Contacts between the two chains:
Residue D936 in chain B is in contact with residue F13 in chain A (closest heavy-atom distance 4.1 Å).
Residue D936 in chain B is in contact with residue T11 in chain A (closest heavy-atom distance 4.0 Å).
Residue R526 in chain B contacts residue A6 in chain A (closest heavy-atom distance 3.9 Å).
Residue L529 in chain B interacts with residue L10 in chain A (closest heavy-atom distance 4.7 Å).

The following describes two proteins that form a bound complex.

Sequence of chain A:
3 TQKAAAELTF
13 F

Sequence of chain B:
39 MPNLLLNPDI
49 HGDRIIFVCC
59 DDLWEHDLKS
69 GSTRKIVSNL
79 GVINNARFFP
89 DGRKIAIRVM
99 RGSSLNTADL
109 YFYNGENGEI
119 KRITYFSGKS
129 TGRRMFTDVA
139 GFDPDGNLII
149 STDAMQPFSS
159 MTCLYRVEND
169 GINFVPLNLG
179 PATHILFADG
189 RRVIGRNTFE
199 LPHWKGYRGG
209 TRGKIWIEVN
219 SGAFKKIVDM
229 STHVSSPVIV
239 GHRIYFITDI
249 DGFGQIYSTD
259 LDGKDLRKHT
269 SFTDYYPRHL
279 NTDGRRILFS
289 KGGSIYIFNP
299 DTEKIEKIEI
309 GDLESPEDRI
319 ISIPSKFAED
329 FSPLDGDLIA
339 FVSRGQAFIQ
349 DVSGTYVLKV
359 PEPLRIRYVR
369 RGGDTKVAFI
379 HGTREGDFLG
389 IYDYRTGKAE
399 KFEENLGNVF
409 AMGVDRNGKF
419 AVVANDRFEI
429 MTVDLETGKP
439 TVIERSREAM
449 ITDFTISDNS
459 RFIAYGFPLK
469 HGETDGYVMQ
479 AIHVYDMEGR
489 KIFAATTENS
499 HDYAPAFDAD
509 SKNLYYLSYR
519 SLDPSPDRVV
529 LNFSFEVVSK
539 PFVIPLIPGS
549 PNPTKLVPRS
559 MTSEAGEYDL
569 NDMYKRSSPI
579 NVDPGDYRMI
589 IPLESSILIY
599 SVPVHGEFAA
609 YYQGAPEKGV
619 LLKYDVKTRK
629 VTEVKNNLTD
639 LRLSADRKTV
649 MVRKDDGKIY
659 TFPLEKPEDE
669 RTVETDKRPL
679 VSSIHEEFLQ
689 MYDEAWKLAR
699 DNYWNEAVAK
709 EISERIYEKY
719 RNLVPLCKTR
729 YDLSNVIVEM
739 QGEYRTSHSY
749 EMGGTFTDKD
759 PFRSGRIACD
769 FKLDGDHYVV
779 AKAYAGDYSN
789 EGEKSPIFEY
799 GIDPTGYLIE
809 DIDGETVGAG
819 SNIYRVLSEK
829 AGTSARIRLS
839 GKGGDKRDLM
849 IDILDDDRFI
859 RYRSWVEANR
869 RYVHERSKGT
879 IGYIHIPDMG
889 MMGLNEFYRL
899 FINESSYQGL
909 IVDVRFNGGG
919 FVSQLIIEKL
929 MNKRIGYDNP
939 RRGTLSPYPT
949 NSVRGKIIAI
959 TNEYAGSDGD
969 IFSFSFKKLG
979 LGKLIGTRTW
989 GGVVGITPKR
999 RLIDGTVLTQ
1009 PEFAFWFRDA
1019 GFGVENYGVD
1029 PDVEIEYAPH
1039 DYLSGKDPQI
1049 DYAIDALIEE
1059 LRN